Sequence of protein 1:
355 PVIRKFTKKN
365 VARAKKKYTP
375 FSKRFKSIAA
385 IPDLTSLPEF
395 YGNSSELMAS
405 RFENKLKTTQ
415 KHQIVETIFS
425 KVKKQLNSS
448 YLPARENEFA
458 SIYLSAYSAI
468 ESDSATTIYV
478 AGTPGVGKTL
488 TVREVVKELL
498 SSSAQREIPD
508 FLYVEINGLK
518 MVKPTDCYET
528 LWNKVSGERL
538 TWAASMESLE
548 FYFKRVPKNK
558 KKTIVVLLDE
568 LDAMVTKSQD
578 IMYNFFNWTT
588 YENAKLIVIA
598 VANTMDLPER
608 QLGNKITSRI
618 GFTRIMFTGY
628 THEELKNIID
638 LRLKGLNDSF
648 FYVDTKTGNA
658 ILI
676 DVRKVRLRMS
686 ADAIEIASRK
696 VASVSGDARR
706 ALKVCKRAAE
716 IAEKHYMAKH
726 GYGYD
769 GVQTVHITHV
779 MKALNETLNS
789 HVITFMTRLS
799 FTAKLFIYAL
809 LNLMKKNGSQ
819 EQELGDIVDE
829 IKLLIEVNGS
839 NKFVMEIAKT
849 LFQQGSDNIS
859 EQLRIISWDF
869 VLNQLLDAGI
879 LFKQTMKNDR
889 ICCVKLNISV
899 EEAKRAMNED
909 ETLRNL

The following describes two proteins that form a bound complex.

Residue-level contacts at the interface:
Residue F619 in protein 1 interacts with residue V393 in protein 2 (closest heavy-atom distance 3.1 Å).
Residue N787 in protein 1 interacts with residue N456 in protein 2 (closest heavy-atom distance 3.1 Å).
Residue K612 in protein 1 contacts residue N263 in protein 2 (closest heavy-atom distance 2.4 Å).
Residue N611 in protein 1 is in contact with residue S264 in protein 2 (closest heavy-atom distance 3.6 Å).
Residue F880 in protein 1 is in contact with residue T482 in protein 2 (closest heavy-atom distance 3.6 Å).
Residue K551 in protein 1 interacts with residue N171 in protein 2 (closest heavy-atom distance 2.9 Å).
Residue S698 in protein 1 interacts with residue I464 in protein 2 (closest heavy-atom distance 3.2 Å).
Residue T473 in protein 1 contacts residue L68 in protein 2 (closest heavy-atom distance 3.7 Å).
Residue D603 in protein 1 contacts residue F397 in protein 2 (closest heavy-atom distance 3.5 Å).
Residue E900 in protein 1 interacts with residue R455 in protein 2 (closest heavy-atom distance 3.7 Å).
Residue S469 in protein 1 interacts with residue Q63 in protein 2 (closest heavy-atom distance 3.1 Å).
Residue S615 in protein 1 contacts residue R332 in protein 2 (closest heavy-atom distance 3.4 Å).
Residue R616 in protein 1 interacts with residue E224 in protein 2 (closest heavy-atom distance 3.1 Å).
Residue G618 in protein 1 contacts residue K333 in protein 2 (closest heavy-atom distance 3.7 Å).
Residue Q882 in protein 1 is in contact with residue K481 in protein 2 (closest heavy-atom distance 3.4 Å).
Residue I896 in protein 1 is in contact with residue R455 in protein 2 (closest heavy-atom distance 2.8 Å).
Residue L786 in protein 1 is in contact with residue E457 in protein 2 (closest heavy-atom distance 3.5 Å).
Residue Y588 in protein 1 is in contact with residue N171 in protein 2 (closest heavy-atom distance 3.3 Å).
Residue S465 in protein 1 is in contact with residue E343 in protein 2 (closest heavy-atom distance 3.7 Å).
Residue S465 in protein 1 is in contact with residue R339 in protein 2 (closest heavy-atom distance 3.2 Å).
Residue T473 in protein 1 interacts with residue R339 in protein 2 (closest heavy-atom distance 3.8 Å).
Residue S897 in protein 1 is in contact with residue D434 in protein 2 (closest heavy-atom distance 3.2 Å).
Residue F619 in protein 1 is in contact with residue Y389 in protein 2 (closest heavy-atom distance 3.5 Å).
Residue E589 in protein 1 is in contact with residue V69 in protein 2 (closest heavy-atom distance 3.0 Å).
Residue E899 in protein 1 is in contact with residue I441 in protein 2 (closest heavy-atom distance 3.4 Å).
Residue E819 in protein 1 interacts with residue K481 in protein 2 (closest heavy-atom distance 3.3 Å).
Residue K612 in protein 1 contacts residue P110 in protein 2 (closest heavy-atom distance 3.7 Å).
Residue S788 in protein 1 is in contact with residue N456 in protein 2 (closest heavy-atom distance 2.3 Å).
Residue E544 in protein 1 is in contact with residue S174 in protein 2 (closest heavy-atom distance 3.0 Å).
Residue S788 in protein 1 interacts with residue Q454 in protein 2 (closest heavy-atom distance 3.3 Å).
Residue Y580 in protein 1 contacts residue R227 in protein 2 (closest heavy-atom distance 3.6 Å).
Residue Y580 in protein 1 contacts residue E224 in protein 2 (closest heavy-atom distance 2.8 Å).
Residue T587 in protein 1 contacts residue V69 in protein 2 (closest heavy-atom distance 3.3 Å).
Residue I896 in protein 1 interacts with residue D434 in protein 2 (closest heavy-atom distance 3.7 Å).
Residue M543 in protein 1 is in contact with residue I173 in protein 2 (closest heavy-atom distance 3.7 Å).
Residue Q882 in protein 1 contacts residue T482 in protein 2 (closest heavy-atom distance 3.2 Å).
Residue T620 in protein 1 is in contact with residue Y389 in protein 2 (closest heavy-atom distance 3.2 Å).
Residue L786 in protein 1 interacts with residue N456 in protein 2 (closest heavy-atom distance 3.7 Å).
Residue E589 in protein 1 interacts with residue N70 in protein 2 (closest heavy-atom distance 3.3 Å).
Residue V699 in protein 1 contacts residue E460 in protein 2 (closest heavy-atom distance 3.5 Å).
Residue N584 in protein 1 is in contact with residue E224 in protein 2 (closest heavy-atom distance 2.8 Å).
Residue D577 in protein 1 interacts with residue R227 in protein 2 (closest heavy-atom distance 3.4 Å).
Residue R552 in protein 1 is in contact with residue S169 in protein 2 (closest heavy-atom distance 2.8 Å).
Residue E900 in protein 1 interacts with residue F437 in protein 2 (closest heavy-atom distance 3.2 Å).
Residue S462 in protein 1 contacts residue E343 in protein 2 (closest heavy-atom distance 2.6 Å).
Residue N581 in protein 1 contacts residue I173 in protein 2 (closest heavy-atom distance 3.5 Å).
Residue F619 in protein 1 is in contact with residue V337 in protein 2 (closest heavy-atom distance 3.6 Å).
Residue F880 in protein 1 contacts residue R484 in protein 2 (closest heavy-atom distance 3.3 Å).
Residue K881 in protein 1 interacts with residue R484 in protein 2 (closest heavy-atom distance 2.8 Å).
Residue L786 in protein 1 is in contact with residue E460 in protein 2 (closest heavy-atom distance 3.6 Å).
Residue R621 in protein 1 is in contact with residue F397 in protein 2 (closest heavy-atom distance 3.6 Å).
Residue L786 in protein 1 is in contact with residue Q454 in protein 2 (closest heavy-atom distance 3.7 Å).
Residue I791 in protein 1 interacts with residue Q454 in protein 2 (closest heavy-atom distance 3.7 Å).
Residue E819 in protein 1 is in contact with residue T482 in protein 2 (closest heavy-atom distance 3.4 Å).
Residue S615 in protein 1 interacts with residue P110 in protein 2 (closest heavy-atom distance 3.7 Å).
Residue L461 in protein 1 is in contact with residue E343 in protein 2 (closest heavy-atom distance 3.3 Å).
Residue E544 in protein 1 interacts with residue K184 in protein 2 (closest heavy-atom distance 3.6 Å).
Residue L461 in protein 1 interacts with residue E346 in protein 2 (closest heavy-atom distance 3.4 Å).
Residue N611 in protein 1 interacts with residue P110 in protein 2 (closest heavy-atom distance 3.6 Å).
Residue S471 in protein 1 is in contact with residue L68 in protein 2 (closest heavy-atom distance 3.3 Å).

Sequence of protein 2:
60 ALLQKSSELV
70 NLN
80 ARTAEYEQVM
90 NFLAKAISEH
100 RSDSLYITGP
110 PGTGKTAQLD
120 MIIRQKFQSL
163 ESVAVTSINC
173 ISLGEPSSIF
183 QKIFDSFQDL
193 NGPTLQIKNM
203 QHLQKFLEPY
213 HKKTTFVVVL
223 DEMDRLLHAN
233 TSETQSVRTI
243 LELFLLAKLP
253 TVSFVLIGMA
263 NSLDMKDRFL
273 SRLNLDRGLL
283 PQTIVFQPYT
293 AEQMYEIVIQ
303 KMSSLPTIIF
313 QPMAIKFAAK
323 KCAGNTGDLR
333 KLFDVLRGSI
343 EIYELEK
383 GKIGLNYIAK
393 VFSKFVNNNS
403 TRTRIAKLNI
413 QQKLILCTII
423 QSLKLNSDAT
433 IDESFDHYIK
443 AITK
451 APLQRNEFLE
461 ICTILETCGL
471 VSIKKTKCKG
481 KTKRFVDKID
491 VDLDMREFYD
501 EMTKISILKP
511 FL